Sequence of protein 1:
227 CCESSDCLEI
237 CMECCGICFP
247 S

Residue-level contacts at the interface:
Residue W2140 in protein 2 interacts with residue E239 in protein 1 (closest heavy-atom distance 3.7 Å).
Residue S2148 in protein 2 interacts with residue E239 in protein 1 (closest heavy-atom distance 3.8 Å).
Residue L2149 in protein 2 contacts residue E239 in protein 1 (closest heavy-atom distance 5.0 Å).
Residue L2149 in protein 2 contacts residue I243 in protein 1 (closest heavy-atom distance 3.6 Å).
Residue S2150 in protein 2 contacts residue G242 in protein 1 (closest heavy-atom distance 2.8 Å).
Residue S2150 in protein 2 is in contact with residue I243 in protein 1 (closest heavy-atom distance 4.0 Å).

This data describes a binding interaction between two proteins.

Sequence of protein 2:
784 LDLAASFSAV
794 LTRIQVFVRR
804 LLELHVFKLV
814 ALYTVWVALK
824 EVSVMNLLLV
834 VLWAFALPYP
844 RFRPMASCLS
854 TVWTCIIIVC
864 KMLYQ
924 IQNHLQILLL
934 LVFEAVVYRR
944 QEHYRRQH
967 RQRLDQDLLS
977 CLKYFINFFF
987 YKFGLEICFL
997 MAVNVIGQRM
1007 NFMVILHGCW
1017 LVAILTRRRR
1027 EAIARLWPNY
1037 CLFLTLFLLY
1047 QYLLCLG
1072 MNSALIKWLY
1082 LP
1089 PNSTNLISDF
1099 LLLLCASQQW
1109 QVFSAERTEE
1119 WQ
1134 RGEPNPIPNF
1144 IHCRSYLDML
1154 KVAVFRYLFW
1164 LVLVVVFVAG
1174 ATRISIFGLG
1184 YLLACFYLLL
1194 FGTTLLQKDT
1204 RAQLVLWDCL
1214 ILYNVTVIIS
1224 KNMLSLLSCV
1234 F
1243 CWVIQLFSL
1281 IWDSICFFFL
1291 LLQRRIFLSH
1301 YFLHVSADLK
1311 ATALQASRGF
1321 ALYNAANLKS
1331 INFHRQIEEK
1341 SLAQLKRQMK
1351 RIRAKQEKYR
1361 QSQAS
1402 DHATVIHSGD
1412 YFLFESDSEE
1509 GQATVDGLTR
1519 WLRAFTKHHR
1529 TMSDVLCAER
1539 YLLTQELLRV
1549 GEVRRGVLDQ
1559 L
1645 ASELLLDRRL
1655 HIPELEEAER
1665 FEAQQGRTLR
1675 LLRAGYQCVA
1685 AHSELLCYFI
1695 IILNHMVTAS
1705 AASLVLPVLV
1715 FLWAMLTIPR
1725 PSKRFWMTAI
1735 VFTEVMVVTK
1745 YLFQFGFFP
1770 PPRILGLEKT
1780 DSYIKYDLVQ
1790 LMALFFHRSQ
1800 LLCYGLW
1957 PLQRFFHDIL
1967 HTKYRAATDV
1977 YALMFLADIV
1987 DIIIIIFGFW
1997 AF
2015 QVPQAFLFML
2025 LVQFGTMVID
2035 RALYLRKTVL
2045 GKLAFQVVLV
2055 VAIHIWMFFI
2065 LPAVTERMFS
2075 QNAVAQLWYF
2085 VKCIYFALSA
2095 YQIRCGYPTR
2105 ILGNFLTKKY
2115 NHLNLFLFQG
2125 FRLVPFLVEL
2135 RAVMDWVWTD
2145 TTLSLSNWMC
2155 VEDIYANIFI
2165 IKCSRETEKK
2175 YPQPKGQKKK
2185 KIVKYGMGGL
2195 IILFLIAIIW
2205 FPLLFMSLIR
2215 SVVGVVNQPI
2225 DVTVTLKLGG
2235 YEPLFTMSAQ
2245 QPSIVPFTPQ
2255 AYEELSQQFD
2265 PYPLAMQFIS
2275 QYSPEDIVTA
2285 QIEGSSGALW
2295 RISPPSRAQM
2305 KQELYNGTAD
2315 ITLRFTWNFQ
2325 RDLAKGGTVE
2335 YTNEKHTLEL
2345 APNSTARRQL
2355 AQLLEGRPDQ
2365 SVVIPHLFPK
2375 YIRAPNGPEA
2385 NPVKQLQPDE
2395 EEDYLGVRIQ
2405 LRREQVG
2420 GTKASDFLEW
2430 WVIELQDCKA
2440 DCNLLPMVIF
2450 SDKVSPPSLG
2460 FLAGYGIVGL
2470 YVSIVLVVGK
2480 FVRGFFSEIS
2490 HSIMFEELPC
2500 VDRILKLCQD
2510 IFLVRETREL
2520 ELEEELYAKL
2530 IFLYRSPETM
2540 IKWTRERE